Sequence of chain A:
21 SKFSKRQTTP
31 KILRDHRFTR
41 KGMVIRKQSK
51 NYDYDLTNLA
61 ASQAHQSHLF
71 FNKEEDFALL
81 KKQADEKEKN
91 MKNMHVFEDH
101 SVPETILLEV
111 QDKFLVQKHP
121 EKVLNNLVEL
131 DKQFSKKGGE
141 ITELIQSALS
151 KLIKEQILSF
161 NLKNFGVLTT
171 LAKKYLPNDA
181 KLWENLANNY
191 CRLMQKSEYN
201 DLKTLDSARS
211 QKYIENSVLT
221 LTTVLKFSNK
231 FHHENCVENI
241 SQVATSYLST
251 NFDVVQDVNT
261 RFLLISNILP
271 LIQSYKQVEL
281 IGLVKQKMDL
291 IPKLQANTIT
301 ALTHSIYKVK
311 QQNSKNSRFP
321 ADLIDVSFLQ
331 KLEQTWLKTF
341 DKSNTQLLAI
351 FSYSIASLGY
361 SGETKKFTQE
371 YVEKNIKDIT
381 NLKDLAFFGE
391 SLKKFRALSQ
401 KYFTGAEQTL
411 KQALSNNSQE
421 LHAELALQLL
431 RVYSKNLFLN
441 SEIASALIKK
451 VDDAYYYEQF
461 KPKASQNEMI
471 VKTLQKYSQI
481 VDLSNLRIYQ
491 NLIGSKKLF

Interface contacts:
Residue H65 in chain A is in contact with residue A205 in chain B (closest heavy-atom distance 4.2 Å).
Residue A64 in chain A interacts with residue K201 in chain B (closest heavy-atom distance 4.8 Å).
Residue H65 in chain A contacts residue K201 in chain B (closest heavy-atom distance 5.0 Å).

Sequence of chain B:
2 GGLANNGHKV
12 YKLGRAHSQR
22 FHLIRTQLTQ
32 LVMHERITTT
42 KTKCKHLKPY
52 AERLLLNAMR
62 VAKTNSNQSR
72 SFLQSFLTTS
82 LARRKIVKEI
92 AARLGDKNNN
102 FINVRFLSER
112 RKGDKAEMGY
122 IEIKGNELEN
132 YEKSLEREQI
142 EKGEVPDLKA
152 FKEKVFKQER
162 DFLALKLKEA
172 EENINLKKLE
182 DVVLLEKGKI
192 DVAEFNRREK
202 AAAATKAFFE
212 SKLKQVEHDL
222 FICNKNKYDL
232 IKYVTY

This data describes a binding interaction between two proteins.